The following describes two proteins that form a bound complex.

Sequence of chain B:
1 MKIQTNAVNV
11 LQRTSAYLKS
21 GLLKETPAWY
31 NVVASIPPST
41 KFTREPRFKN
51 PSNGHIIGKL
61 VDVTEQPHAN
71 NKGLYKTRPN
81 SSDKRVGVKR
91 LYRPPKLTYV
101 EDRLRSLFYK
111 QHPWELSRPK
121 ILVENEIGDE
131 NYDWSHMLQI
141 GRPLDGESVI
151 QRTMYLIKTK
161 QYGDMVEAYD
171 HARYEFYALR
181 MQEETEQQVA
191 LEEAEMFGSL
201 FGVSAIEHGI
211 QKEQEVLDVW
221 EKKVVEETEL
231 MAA

Residue-level contacts at the interface:
Residue A232 in chain B is in contact with residue N32 in chain A (closest heavy-atom distance 4.6 Å).
Residue A233 in chain B interacts with residue N32 in chain A (closest heavy-atom distance 3.1 Å).
Residue E226 in chain B contacts residue E22 in chain A (closest heavy-atom distance 3.9 Å).
Residue M1 in chain B contacts residue H90 in chain A (closest heavy-atom distance 4.2 Å).
Residue L230 in chain B contacts residue A23 in chain A (closest heavy-atom distance 4.2 Å).
Residue A233 in chain B contacts residue S31 in chain A (closest heavy-atom distance 4.3 Å).
Residue M1 in chain B contacts residue D91 in chain A (closest heavy-atom distance 3.2 Å).
Residue L230 in chain B contacts residue E22 in chain A (closest heavy-atom distance 4.3 Å).
Residue E229 in chain B contacts residue V28 in chain A (closest heavy-atom distance 4.9 Å).
Residue A233 in chain B interacts with residue V28 in chain A (closest heavy-atom distance 2.6 Å).

Sequence of chain A:
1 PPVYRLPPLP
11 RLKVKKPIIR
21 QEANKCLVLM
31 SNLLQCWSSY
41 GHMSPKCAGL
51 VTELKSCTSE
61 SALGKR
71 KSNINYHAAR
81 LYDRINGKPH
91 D